Sequence of protein 1:
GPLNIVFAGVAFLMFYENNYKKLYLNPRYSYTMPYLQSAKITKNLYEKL

Residue-level contacts at the interface:
Residue G257 in protein 2 is in contact with residue V32 in protein 1 (closest heavy-atom distance 4.0 Å).
Residue F260 in protein 2 contacts residue V32 in protein 1 (closest heavy-atom distance 4.2 Å).
Residue L253 in protein 2 contacts residue V28 in protein 1 (closest heavy-atom distance 4.5 Å).
Residue D267 in protein 2 is in contact with residue K43 in protein 1 (closest heavy-atom distance 3.5 Å).
Residue W245 in protein 2 is in contact with residue N26 in protein 1 (closest heavy-atom distance 3.0 Å).
Residue L253 in protein 2 interacts with residue L25 in protein 1 (closest heavy-atom distance 4.2 Å).
Residue F260 in protein 2 is in contact with residue L35 in protein 1 (closest heavy-atom distance 3.8 Å).
Residue R249 in protein 2 is in contact with residue N26 in protein 1 (closest heavy-atom distance 3.5 Å).
Residue F260 in protein 2 contacts residue M36 in protein 1 (closest heavy-atom distance 3.5 Å).
Residue M264 in protein 2 interacts with residue E39 in protein 1 (closest heavy-atom distance 3.9 Å).
Residue F252 in protein 2 is in contact with residue F29 in protein 1 (closest heavy-atom distance 3.5 Å).
Residue L261 in protein 2 is in contact with residue V32 in protein 1 (closest heavy-atom distance 4.6 Å).
Residue R249 in protein 2 is in contact with residue F29 in protein 1 (closest heavy-atom distance 3.8 Å).
Residue N250 in protein 2 interacts with residue L25 in protein 1 (closest heavy-atom distance 4.0 Å).
Residue F260 in protein 2 is in contact with residue E39 in protein 1 (closest heavy-atom distance 3.9 Å).
Residue W245 in protein 2 is in contact with residue F29 in protein 1 (closest heavy-atom distance 3.4 Å).
Residue A256 in protein 2 contacts residue M36 in protein 1 (closest heavy-atom distance 4.7 Å).
Residue F248 in protein 2 interacts with residue F29 in protein 1 (closest heavy-atom distance 4.3 Å).
Residue R249 in protein 2 contacts residue L25 in protein 1 (closest heavy-atom distance 3.2 Å).
Residue L253 in protein 2 is in contact with residue F29 in protein 1 (closest heavy-atom distance 4.0 Å).
Residue M264 in protein 2 interacts with residue L35 in protein 1 (closest heavy-atom distance 4.7 Å).
Residue F252 in protein 2 interacts with residue M36 in protein 1 (closest heavy-atom distance 3.6 Å).
Residue L253 in protein 2 is in contact with residue V32 in protein 1 (closest heavy-atom distance 3.8 Å).

Sequence of protein 2:
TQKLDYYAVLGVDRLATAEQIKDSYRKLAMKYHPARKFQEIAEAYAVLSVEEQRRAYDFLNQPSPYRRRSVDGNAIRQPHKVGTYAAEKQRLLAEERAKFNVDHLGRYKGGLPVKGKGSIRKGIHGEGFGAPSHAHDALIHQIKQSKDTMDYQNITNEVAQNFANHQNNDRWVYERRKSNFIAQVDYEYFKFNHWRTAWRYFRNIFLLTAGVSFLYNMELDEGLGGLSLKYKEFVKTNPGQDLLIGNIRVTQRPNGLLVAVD

This data describes a binding interaction between two proteins.